This data describes a binding interaction between two proteins.

Residue-level contacts at the interface:
Residue S413 in the second protein interacts with residue E365 in the first protein (closest heavy-atom distance 3.2 Å).
Residue R69 in the second protein interacts with residue E365 in the first protein (closest heavy-atom distance 1.3 Å).
Residue D516 in the second protein is in contact with residue S170 in the first protein (closest heavy-atom distance 2.8 Å).
Residue K446 in the second protein is in contact with residue M79 in the first protein (closest heavy-atom distance 3.6 Å).
Residue V67 in the second protein is in contact with residue S11 in the first protein (closest heavy-atom distance 3.5 Å).
Residue L517 in the second protein contacts residue S169 in the first protein (closest heavy-atom distance 3.0 Å).
Residue R480 in the second protein is in contact with residue H122 in the first protein (closest heavy-atom distance 1.9 Å).
Residue R453 in the second protein interacts with residue E260 in the first protein (closest heavy-atom distance 0.9 Å).
Residue P66 in the second protein is in contact with residue S11 in the first protein (closest heavy-atom distance 2.0 Å).
Residue R69 in the second protein contacts residue H12 in the first protein (closest heavy-atom distance 2.9 Å).
Residue K70 in the second protein interacts with residue F9 in the first protein (closest heavy-atom distance 1.4 Å).
Residue Q416 in the second protein interacts with residue D363 in the first protein (closest heavy-atom distance 3.1 Å).
Residue D518 in the second protein interacts with residue K193 in the first protein (closest heavy-atom distance 1.4 Å).
Residue D518 in the second protein is in contact with residue Q191 in the first protein (closest heavy-atom distance 2.6 Å).
Residue E445 in the second protein contacts residue T171 in the first protein (closest heavy-atom distance 2.9 Å).
Residue K450 in the second protein interacts with residue D363 in the first protein (closest heavy-atom distance 2.8 Å).
Residue G482 in the second protein interacts with residue S169 in the first protein (closest heavy-atom distance 3.2 Å).
Residue R69 in the second protein is in contact with residue F9 in the first protein (closest heavy-atom distance 3.0 Å).
Residue D518 in the second protein is in contact with residue I207 in the first protein (closest heavy-atom distance 3.6 Å).
Residue S413 in the second protein contacts residue K13 in the first protein (closest heavy-atom distance 2.5 Å).
Residue R479 in the second protein contacts residue G124 in the first protein (closest heavy-atom distance 2.2 Å).
Residue E445 in the second protein is in contact with residue E146 in the first protein (closest heavy-atom distance 3.2 Å).
Residue D516 in the second protein is in contact with residue D168 in the first protein (closest heavy-atom distance 3.0 Å).
Residue K446 in the second protein interacts with residue R16 in the first protein (closest heavy-atom distance 2.5 Å).
Residue K450 in the second protein is in contact with residue S347 in the first protein (closest heavy-atom distance 3.3 Å).
Residue L449 in the second protein is in contact with residue H218 in the first protein (closest heavy-atom distance 3.5 Å).
Residue R480 in the second protein contacts residue D147 in the first protein (closest heavy-atom distance 2.7 Å).
Residue R490 in the second protein interacts with residue Q235 in the first protein (closest heavy-atom distance 3.2 Å).
Residue N478 in the second protein is in contact with residue H122 in the first protein (closest heavy-atom distance 1.9 Å).
Residue R453 in the second protein is in contact with residue A259 in the first protein (closest heavy-atom distance 2.2 Å).
Residue K450 in the second protein is in contact with residue E279 in the first protein (closest heavy-atom distance 2.4 Å).
Residue R69 in the second protein interacts with residue S11 in the first protein (closest heavy-atom distance 1.8 Å).
Residue H412 in the second protein is in contact with residue K13 in the first protein (closest heavy-atom distance 3.2 Å).
Residue E445 in the second protein is in contact with residue H173 in the first protein (closest heavy-atom distance 3.3 Å).
Residue Y64 in the second protein contacts residue E41 in the first protein (closest heavy-atom distance 2.8 Å).
Residue R480 in the second protein interacts with residue A129 in the first protein (closest heavy-atom distance 2.2 Å).
Residue R480 in the second protein contacts residue E146 in the first protein (closest heavy-atom distance 1.2 Å).
Residue C477 in the second protein is in contact with residue M127 in the first protein (closest heavy-atom distance 2.2 Å).
Residue R453 in the second protein interacts with residue E279 in the first protein (closest heavy-atom distance 2.1 Å).
Residue Q416 in the second protein interacts with residue K13 in the first protein (closest heavy-atom distance 3.6 Å).
Residue L449 in the second protein is in contact with residue Q235 in the first protein (closest heavy-atom distance 3.2 Å).
Residue D516 in the second protein is in contact with residue S169 in the first protein (closest heavy-atom distance 0.9 Å).
Residue T515 in the second protein contacts residue S169 in the first protein (closest heavy-atom distance 3.1 Å).
Residue S483 in the second protein is in contact with residue T171 in the first protein (closest heavy-atom distance 3.2 Å).
Residue R58 in the second protein contacts residue E41 in the first protein (closest heavy-atom distance 2.8 Å).
Residue L519 in the second protein is in contact with residue V189 in the first protein (closest heavy-atom distance 2.2 Å).
Residue R480 in the second protein interacts with residue P130 in the first protein (closest heavy-atom distance 3.5 Å).
Residue R479 in the second protein is in contact with residue V123 in the first protein (closest heavy-atom distance 2.9 Å).
Residue R453 in the second protein contacts residue D280 in the first protein (closest heavy-atom distance 3.6 Å).
Residue K450 in the second protein interacts with residue N349 in the first protein (closest heavy-atom distance 3.5 Å).
Residue S413 in the second protein contacts residue D39 in the first protein (closest heavy-atom distance 3.3 Å).
Residue K450 in the second protein is in contact with residue W38 in the first protein (closest heavy-atom distance 3.4 Å).
Residue N522 in the second protein contacts residue Q191 in the first protein (closest heavy-atom distance 3.0 Å).
Residue P66 in the second protein interacts with residue F9 in the first protein (closest heavy-atom distance 3.1 Å).
Residue N522 in the second protein interacts with residue R214 in the first protein (closest heavy-atom distance 0.2 Å).
Residue H412 in the second protein interacts with residue D39 in the first protein (closest heavy-atom distance 0.8 Å).
Residue L449 in the second protein interacts with residue E260 in the first protein (closest heavy-atom distance 3.6 Å).
Residue R479 in the second protein interacts with residue S125 in the first protein (closest heavy-atom distance 2.7 Å).
Residue R69 in the second protein is in contact with residue N40 in the first protein (closest heavy-atom distance 3.4 Å).
Residue H412 in the second protein contacts residue N40 in the first protein (closest heavy-atom distance 2.6 Å).

Sequence of the first protein:
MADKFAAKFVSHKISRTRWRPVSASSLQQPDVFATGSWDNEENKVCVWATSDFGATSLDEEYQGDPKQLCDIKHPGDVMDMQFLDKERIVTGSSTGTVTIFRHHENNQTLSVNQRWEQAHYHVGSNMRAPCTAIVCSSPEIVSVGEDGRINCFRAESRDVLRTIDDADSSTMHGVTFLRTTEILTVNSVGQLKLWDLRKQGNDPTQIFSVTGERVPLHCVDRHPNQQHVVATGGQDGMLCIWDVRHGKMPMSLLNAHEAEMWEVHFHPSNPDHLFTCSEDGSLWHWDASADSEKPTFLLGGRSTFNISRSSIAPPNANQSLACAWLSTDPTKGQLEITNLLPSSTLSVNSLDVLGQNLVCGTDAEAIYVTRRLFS

Sequence of the second protein:
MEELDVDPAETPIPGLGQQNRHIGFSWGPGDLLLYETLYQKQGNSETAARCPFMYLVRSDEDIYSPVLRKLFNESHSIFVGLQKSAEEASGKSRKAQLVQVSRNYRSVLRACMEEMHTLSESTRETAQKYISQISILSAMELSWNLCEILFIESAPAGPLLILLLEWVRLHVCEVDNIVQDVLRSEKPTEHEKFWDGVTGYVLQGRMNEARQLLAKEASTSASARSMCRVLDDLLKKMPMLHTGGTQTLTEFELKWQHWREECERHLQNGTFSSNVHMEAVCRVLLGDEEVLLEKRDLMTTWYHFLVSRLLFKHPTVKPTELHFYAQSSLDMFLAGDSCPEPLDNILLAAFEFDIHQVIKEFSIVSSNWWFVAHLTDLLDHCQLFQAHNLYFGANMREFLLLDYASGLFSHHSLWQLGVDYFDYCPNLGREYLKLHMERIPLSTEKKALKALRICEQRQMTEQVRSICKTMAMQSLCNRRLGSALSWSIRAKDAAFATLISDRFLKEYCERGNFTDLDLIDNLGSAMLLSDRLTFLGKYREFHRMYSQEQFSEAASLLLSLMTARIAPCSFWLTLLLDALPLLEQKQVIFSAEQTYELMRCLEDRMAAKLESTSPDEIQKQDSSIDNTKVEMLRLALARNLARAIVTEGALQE